Sequence of the first protein:
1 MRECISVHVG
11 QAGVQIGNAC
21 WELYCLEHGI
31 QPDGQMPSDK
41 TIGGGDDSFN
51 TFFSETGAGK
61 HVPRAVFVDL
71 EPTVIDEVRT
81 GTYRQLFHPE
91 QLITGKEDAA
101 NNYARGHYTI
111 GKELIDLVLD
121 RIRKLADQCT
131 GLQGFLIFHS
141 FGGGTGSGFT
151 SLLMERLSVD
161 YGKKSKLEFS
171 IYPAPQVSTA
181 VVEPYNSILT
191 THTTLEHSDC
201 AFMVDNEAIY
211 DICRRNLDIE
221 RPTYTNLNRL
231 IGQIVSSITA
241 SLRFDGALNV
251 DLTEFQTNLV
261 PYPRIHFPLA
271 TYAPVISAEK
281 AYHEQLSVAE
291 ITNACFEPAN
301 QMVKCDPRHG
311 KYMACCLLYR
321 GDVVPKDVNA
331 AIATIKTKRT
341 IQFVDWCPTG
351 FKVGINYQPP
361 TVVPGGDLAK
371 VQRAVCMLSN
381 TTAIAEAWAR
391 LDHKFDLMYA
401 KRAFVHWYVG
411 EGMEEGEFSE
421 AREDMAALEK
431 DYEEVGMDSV

Sequence of the second protein:
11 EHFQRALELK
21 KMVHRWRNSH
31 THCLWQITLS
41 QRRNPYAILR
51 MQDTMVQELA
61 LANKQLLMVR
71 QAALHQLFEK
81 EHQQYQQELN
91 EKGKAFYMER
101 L

This data describes a binding interaction between two proteins.

Residue-level contacts at the interface:
Residue N329 in the first protein is in contact with residue W26 in the second protein (closest heavy-atom distance 4.1 Å).
Residue K338 in the first protein interacts with residue A16 in the second protein (closest heavy-atom distance 4.6 Å).
Residue I335 in the first protein interacts with residue L19 in the second protein (closest heavy-atom distance 4.5 Å).
Residue K326 in the first protein contacts residue W26 in the second protein (closest heavy-atom distance 3.6 Å).
Residue A330 in the first protein contacts residue V23 in the second protein (closest heavy-atom distance 4.4 Å).
Residue K336 in the first protein contacts residue K20 in the second protein (closest heavy-atom distance 3.6 Å).
Residue K336 in the first protein interacts with residue V23 in the second protein (closest heavy-atom distance 4.3 Å).
Residue K336 in the first protein interacts with residue L19 in the second protein (closest heavy-atom distance 3.3 Å).
Residue A333 in the first protein contacts residue M22 in the second protein (closest heavy-atom distance 3.7 Å).
Residue T334 in the first protein is in contact with residue V23 in the second protein (closest heavy-atom distance 3.8 Å).
Residue A333 in the first protein contacts residue L19 in the second protein (closest heavy-atom distance 3.6 Å).
Residue D345 in the first protein is in contact with residue H12 in the second protein (closest heavy-atom distance 4.9 Å).
Residue D327 in the first protein is in contact with residue H30 in the second protein (closest heavy-atom distance 4.3 Å).
Residue A330 in the first protein contacts residue W26 in the second protein (closest heavy-atom distance 4.0 Å).
Residue A333 in the first protein contacts residue V23 in the second protein (closest heavy-atom distance 3.3 Å).
Residue K336 in the first protein is in contact with residue A16 in the second protein (closest heavy-atom distance 4.3 Å).